Residue-level contacts at the interface:
Residue L28 in the second protein is in contact with residue F12 in the first protein (closest heavy-atom distance 4.2 Å).
Residue Y42 in the second protein interacts with residue F12 in the first protein (closest heavy-atom distance 4.0 Å).
Residue S46 in the second protein contacts residue T8 in the first protein (closest heavy-atom distance 4.3 Å).
Residue Y42 in the second protein interacts with residue R13 in the first protein (closest heavy-atom distance 3.8 Å).
Residue S46 in the second protein interacts with residue G9 in the first protein (closest heavy-atom distance 3.3 Å).
Residue R38 in the second protein contacts residue R19 in the first protein (closest heavy-atom distance 3.8 Å).
Residue Y24 in the second protein is in contact with residue T8 in the first protein (closest heavy-atom distance 3.4 Å).
Residue Y42 in the second protein is in contact with residue L5 in the first protein (closest heavy-atom distance 4.6 Å).
Residue Y42 in the second protein contacts residue P4 in the first protein (closest heavy-atom distance 3.6 Å).
Residue R49 in the second protein interacts with residue T8 in the first protein (closest heavy-atom distance 3.1 Å).
Residue Y42 in the second protein interacts with residue G9 in the first protein (closest heavy-atom distance 4.0 Å).
Residue S46 in the second protein contacts residue G6 in the first protein (closest heavy-atom distance 4.3 Å).
Residue R43 in the second protein contacts residue P4 in the first protein (closest heavy-atom distance 4.6 Å).
Residue Y42 in the second protein contacts residue D16 in the first protein (closest heavy-atom distance 2.5 Å).
Residue S46 in the second protein is in contact with residue L5 in the first protein (closest heavy-atom distance 2.5 Å).
Residue L28 in the second protein interacts with residue T8 in the first protein (closest heavy-atom distance 4.8 Å).
Residue A45 in the second protein is in contact with residue T8 in the first protein (closest heavy-atom distance 3.6 Å).
Residue R38 in the second protein is in contact with residue D16 in the first protein (closest heavy-atom distance 3.0 Å).
Residue R49 in the second protein is in contact with residue T7 in the first protein (closest heavy-atom distance 3.7 Å).
Residue R38 in the second protein interacts with residue F12 in the first protein (closest heavy-atom distance 4.1 Å).
Residue F41 in the second protein contacts residue F12 in the first protein (closest heavy-atom distance 3.6 Å).

These two protein chains interact to form a complex.

Sequence of the second protein:
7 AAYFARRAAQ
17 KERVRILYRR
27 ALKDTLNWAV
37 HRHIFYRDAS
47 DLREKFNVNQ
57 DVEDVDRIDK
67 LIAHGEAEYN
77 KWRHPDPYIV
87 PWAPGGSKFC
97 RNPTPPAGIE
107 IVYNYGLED

Sequence of the first protein:
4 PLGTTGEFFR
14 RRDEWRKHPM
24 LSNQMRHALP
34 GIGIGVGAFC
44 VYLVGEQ